Sequence of chain A:
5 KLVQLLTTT

Contacts between the two chains:
Residue L230 in chain B is in contact with residue K5 in chain A (closest heavy-atom distance 4.0 Å).
Residue K54 in chain B contacts residue T13 in chain A (closest heavy-atom distance 2.7 Å).
Residue L230 in chain B interacts with residue L9 in chain A (closest heavy-atom distance 3.9 Å).
Residue I50 in chain B interacts with residue L10 in chain A (closest heavy-atom distance 3.5 Å).
Residue L64 in chain B interacts with residue L10 in chain A (closest heavy-atom distance 4.4 Å).
Residue F59 in chain B interacts with residue L10 in chain A (closest heavy-atom distance 4.2 Å).
Residue K54 in chain B contacts residue L10 in chain A (closest heavy-atom distance 3.0 Å).
Residue L64 in chain B is in contact with residue V7 in chain A (closest heavy-atom distance 3.9 Å).
Residue M234 in chain B contacts residue L6 in chain A (closest heavy-atom distance 3.5 Å).
Residue V47 in chain B interacts with residue L9 in chain A (closest heavy-atom distance 4.2 Å).
Residue V68 in chain B contacts residue L10 in chain A (closest heavy-atom distance 3.9 Å).
Residue V68 in chain B interacts with residue L6 in chain A (closest heavy-atom distance 4.1 Å).
Residue K54 in chain B is in contact with residue T11 in chain A (closest heavy-atom distance 4.9 Å).
Residue E233 in chain B interacts with residue K5 in chain A (closest heavy-atom distance 2.7 Å).
Residue V68 in chain B is in contact with residue V7 in chain A (closest heavy-atom distance 4.2 Å).
Residue E72 in chain B is in contact with residue L6 in chain A (closest heavy-atom distance 3.8 Å).
Residue L71 in chain B contacts residue L6 in chain A (closest heavy-atom distance 4.4 Å).
Residue E233 in chain B contacts residue V7 in chain A (closest heavy-atom distance 4.6 Å).
Residue L71 in chain B contacts residue L10 in chain A (closest heavy-atom distance 3.6 Å).
Residue L64 in chain B contacts residue T11 in chain A (closest heavy-atom distance 3.3 Å).
Residue Q67 in chain B is in contact with residue L10 in chain A (closest heavy-atom distance 4.0 Å).
Residue E233 in chain B is in contact with residue L6 in chain A (closest heavy-atom distance 3.0 Å).
Residue I50 in chain B interacts with residue L6 in chain A (closest heavy-atom distance 3.7 Å).
Residue I50 in chain B is in contact with residue L9 in chain A (closest heavy-atom distance 3.4 Å).
Residue L230 in chain B contacts residue L6 in chain A (closest heavy-atom distance 4.1 Å).
Residue K54 in chain B is in contact with residue L9 in chain A (closest heavy-atom distance 4.4 Å).

This data describes a binding interaction between two proteins.

Sequence of chain B:
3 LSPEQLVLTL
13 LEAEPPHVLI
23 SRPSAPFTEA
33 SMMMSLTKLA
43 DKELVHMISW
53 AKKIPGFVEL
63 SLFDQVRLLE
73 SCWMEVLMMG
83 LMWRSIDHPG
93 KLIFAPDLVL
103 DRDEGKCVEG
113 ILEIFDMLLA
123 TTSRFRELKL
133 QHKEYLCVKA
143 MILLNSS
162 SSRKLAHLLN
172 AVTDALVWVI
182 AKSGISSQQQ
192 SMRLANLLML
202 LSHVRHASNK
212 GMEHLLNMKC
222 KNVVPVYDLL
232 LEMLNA